The following describes two proteins that form a bound complex.

Sequence of the first protein:
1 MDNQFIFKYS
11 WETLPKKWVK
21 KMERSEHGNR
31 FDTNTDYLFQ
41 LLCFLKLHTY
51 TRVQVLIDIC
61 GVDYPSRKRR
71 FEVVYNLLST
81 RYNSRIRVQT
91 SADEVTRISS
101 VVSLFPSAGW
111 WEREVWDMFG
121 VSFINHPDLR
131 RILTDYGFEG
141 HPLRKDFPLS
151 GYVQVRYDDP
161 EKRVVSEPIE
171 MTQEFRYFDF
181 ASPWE

Interface contacts:
Residue W11 in the first protein contacts residue L89 in the second protein (closest heavy-atom distance 3.6 Å).
Residue K21 in the first protein is in contact with residue R86 in the second protein (closest heavy-atom distance 4.6 Å).

Sequence of the second protein:
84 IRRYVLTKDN